Sequence of the first protein:
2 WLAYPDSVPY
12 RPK

Sequence of the second protein:
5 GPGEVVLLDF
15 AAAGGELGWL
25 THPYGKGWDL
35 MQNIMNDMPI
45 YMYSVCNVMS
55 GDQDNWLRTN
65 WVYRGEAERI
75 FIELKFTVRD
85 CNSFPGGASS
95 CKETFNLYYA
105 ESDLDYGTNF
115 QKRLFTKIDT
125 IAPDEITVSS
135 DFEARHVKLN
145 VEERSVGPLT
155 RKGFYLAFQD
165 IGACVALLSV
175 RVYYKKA

The following describes two proteins that form a bound complex.

Contacts between the two chains:
Residue P89 in the second protein contacts residue W2 in the first protein (closest heavy-atom distance 3.9 Å).
Residue T81 in the second protein interacts with residue A4 in the first protein (closest heavy-atom distance 3.8 Å).
Residue F136 in the second protein contacts residue Y5 in the first protein (closest heavy-atom distance 3.7 Å).
Residue S48 in the second protein interacts with residue A4 in the first protein (closest heavy-atom distance 3.9 Å).
Residue V141 in the second protein is in contact with residue P6 in the first protein (closest heavy-atom distance 3.4 Å).
Residue Y45 in the second protein contacts residue Y11 in the first protein (closest heavy-atom distance 3.6 Å).
Residue D33 in the second protein interacts with residue P10 in the first protein (closest heavy-atom distance 3.5 Å).
Residue T81 in the second protein interacts with residue Y5 in the first protein (closest heavy-atom distance 4.1 Å).
Residue R83 in the second protein contacts residue L3 in the first protein (closest heavy-atom distance 2.9 Å).
Residue M35 in the second protein is in contact with residue P10 in the first protein (closest heavy-atom distance 3.7 Å).
Residue N37 in the second protein is in contact with residue D7 in the first protein (closest heavy-atom distance 3.2 Å).
Residue G18 in the second protein is in contact with residue Y11 in the first protein (closest heavy-atom distance 4.7 Å).
Residue F136 in the second protein is in contact with residue A4 in the first protein (closest heavy-atom distance 3.7 Å).
Residue F88 in the second protein interacts with residue W2 in the first protein (closest heavy-atom distance 3.6 Å).
Residue R83 in the second protein contacts residue W2 in the first protein (closest heavy-atom distance 4.1 Å).
Residue N37 in the second protein contacts residue S8 in the first protein (closest heavy-atom distance 4.4 Å).
Residue S48 in the second protein interacts with residue Y5 in the first protein (closest heavy-atom distance 4.8 Å).
Residue M53 in the second protein is in contact with residue W2 in the first protein (closest heavy-atom distance 3.1 Å).
Residue Q36 in the second protein contacts residue V9 in the first protein (closest heavy-atom distance 2.8 Å).
Residue C50 in the second protein is in contact with residue L3 in the first protein (closest heavy-atom distance 4.4 Å).
Residue E20 in the second protein contacts residue P13 in the first protein (closest heavy-atom distance 4.5 Å).
Residue G19 in the second protein interacts with residue Y11 in the first protein (closest heavy-atom distance 3.9 Å).
Residue M46 in the second protein interacts with residue Y5 in the first protein (closest heavy-atom distance 3.3 Å).
Residue M35 in the second protein is in contact with residue V9 in the first protein (closest heavy-atom distance 3.3 Å).
Residue C50 in the second protein interacts with residue W2 in the first protein (closest heavy-atom distance 3.6 Å).
Residue M46 in the second protein interacts with residue S8 in the first protein (closest heavy-atom distance 4.2 Å).
Residue C168 in the second protein is in contact with residue A4 in the first protein (closest heavy-atom distance 3.5 Å).
Residue L34 in the second protein contacts residue V9 in the first protein (closest heavy-atom distance 4.2 Å).
Residue A170 in the second protein contacts residue A4 in the first protein (closest heavy-atom distance 4.0 Å).
Residue Q36 in the second protein interacts with residue Y11 in the first protein (closest heavy-atom distance 3.7 Å).
Residue F136 in the second protein contacts residue P6 in the first protein (closest heavy-atom distance 3.4 Å).
Residue M39 in the second protein contacts residue D7 in the first protein (closest heavy-atom distance 3.4 Å).
Residue V141 in the second protein is in contact with residue Y5 in the first protein (closest heavy-atom distance 3.8 Å).
Residue L34 in the second protein contacts residue P10 in the first protein (closest heavy-atom distance 3.3 Å).
Residue V49 in the second protein contacts residue A4 in the first protein (closest heavy-atom distance 4.1 Å).
Residue Y28 in the second protein contacts residue R12 in the first protein (closest heavy-atom distance 5.0 Å).
Residue C168 in the second protein contacts residue L3 in the first protein (closest heavy-atom distance 3.9 Å).
Residue Q36 in the second protein contacts residue S8 in the first protein (closest heavy-atom distance 3.3 Å).
Residue A170 in the second protein interacts with residue Y5 in the first protein (closest heavy-atom distance 4.0 Å).
Residue G19 in the second protein is in contact with residue P13 in the first protein (closest heavy-atom distance 3.4 Å).
Residue N37 in the second protein contacts residue P6 in the first protein (closest heavy-atom distance 2.8 Å).
Residue V169 in the second protein contacts residue A4 in the first protein (closest heavy-atom distance 3.4 Å).
Residue S87 in the second protein is in contact with residue W2 in the first protein (closest heavy-atom distance 3.9 Å).
Residue R83 in the second protein interacts with residue A4 in the first protein (closest heavy-atom distance 3.8 Å).
Residue I38 in the second protein is in contact with residue D7 in the first protein (closest heavy-atom distance 4.6 Å).
Residue M35 in the second protein is in contact with residue Y11 in the first protein (closest heavy-atom distance 4.2 Å).
Residue L172 in the second protein contacts residue Y5 in the first protein (closest heavy-atom distance 3.8 Å).
Residue F136 in the second protein interacts with residue L3 in the first protein (closest heavy-atom distance 3.5 Å).
Residue I44 in the second protein contacts residue Y5 in the first protein (closest heavy-atom distance 3.9 Å).
Residue L34 in the second protein is in contact with residue P13 in the first protein (closest heavy-atom distance 4.7 Å).
Residue R139 in the second protein interacts with residue P6 in the first protein (closest heavy-atom distance 4.1 Å).
Residue L34 in the second protein interacts with residue Y11 in the first protein (closest heavy-atom distance 3.0 Å).
Residue R139 in the second protein is in contact with residue D7 in the first protein (closest heavy-atom distance 2.8 Å).
Residue Q36 in the second protein interacts with residue D7 in the first protein (closest heavy-atom distance 3.9 Å).
Residue M35 in the second protein interacts with residue S8 in the first protein (closest heavy-atom distance 3.6 Å).
Residue N37 in the second protein is in contact with residue Y5 in the first protein (closest heavy-atom distance 3.8 Å).
Residue M35 in the second protein is in contact with residue L3 in the first protein (closest heavy-atom distance 4.1 Å).
Residue C50 in the second protein contacts residue A4 in the first protein (closest heavy-atom distance 4.3 Å).
Residue Q36 in the second protein interacts with residue P10 in the first protein (closest heavy-atom distance 4.9 Å).